Sequence of the second protein:
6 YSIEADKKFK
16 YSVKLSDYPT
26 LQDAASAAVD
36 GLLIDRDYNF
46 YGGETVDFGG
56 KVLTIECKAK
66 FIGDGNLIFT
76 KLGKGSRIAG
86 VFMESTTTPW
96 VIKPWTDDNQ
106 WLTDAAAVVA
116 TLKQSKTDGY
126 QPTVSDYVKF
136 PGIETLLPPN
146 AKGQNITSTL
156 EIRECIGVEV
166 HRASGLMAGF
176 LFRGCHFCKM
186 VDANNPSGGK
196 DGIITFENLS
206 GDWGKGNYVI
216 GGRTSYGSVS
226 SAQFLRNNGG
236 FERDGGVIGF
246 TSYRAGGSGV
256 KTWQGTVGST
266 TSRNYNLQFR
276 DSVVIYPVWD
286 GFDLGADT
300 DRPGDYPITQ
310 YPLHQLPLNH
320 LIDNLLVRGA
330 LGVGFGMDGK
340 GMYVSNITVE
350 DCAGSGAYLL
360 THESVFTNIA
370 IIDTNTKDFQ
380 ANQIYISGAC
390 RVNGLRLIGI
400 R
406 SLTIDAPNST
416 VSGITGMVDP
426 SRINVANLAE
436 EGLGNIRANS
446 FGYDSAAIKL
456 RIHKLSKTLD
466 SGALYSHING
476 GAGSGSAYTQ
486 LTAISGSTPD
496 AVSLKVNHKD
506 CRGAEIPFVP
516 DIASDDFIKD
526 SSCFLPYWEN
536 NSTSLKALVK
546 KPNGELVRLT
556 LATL

Sequence of the first protein:
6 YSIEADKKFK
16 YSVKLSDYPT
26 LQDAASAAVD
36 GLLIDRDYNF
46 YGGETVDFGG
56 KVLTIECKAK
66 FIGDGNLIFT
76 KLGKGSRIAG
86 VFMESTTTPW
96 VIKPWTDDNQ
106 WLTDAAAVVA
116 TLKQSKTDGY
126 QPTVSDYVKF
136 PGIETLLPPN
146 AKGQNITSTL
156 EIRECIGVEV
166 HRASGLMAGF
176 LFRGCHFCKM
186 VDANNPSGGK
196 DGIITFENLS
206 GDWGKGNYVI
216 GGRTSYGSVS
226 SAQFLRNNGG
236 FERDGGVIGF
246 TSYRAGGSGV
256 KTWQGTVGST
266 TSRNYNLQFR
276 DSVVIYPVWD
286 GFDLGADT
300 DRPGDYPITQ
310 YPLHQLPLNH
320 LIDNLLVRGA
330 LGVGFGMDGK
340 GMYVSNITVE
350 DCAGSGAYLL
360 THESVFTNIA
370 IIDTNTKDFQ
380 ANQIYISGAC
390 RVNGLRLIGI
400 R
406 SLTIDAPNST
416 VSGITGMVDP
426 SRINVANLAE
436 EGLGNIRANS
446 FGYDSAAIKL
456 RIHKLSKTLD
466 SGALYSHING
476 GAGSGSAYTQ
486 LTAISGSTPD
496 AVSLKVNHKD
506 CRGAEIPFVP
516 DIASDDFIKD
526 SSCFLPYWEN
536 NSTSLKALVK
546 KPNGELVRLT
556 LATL

The following describes two proteins that form a bound complex.

Interface contacts:
Residue S417 in the first protein interacts with residue G421 in the second protein (closest heavy-atom distance 2.8 Å).
Residue E237 in the first protein is in contact with residue R218 in the second protein (closest heavy-atom distance 3.0 Å).
Residue Y342 in the first protein interacts with residue D372 in the second protein (closest heavy-atom distance 2.6 Å).
Residue A452 in the first protein interacts with residue N440 in the second protein (closest heavy-atom distance 2.9 Å).
Residue R390 in the first protein contacts residue G398 in the second protein (closest heavy-atom distance 3.1 Å).
Residue Y6 in the first protein is in contact with residue D11 in the second protein (closest heavy-atom distance 2.9 Å).
Residue T487 in the first protein interacts with residue T484 in the second protein (closest heavy-atom distance 2.7 Å).
Residue D521 in the first protein is in contact with residue K504 in the second protein (closest heavy-atom distance 3.1 Å).
Residue D11 in the first protein is in contact with residue K19 in the second protein (closest heavy-atom distance 2.7 Å).
Residue S492 in the first protein interacts with residue G480 in the second protein (closest heavy-atom distance 2.9 Å).
Residue N345 in the first protein is in contact with residue T347 in the second protein (closest heavy-atom distance 3.2 Å).
Residue V416 in the first protein interacts with residue M422 in the second protein (closest heavy-atom distance 3.0 Å).
Residue K15 in the first protein interacts with residue K15 in the second protein (closest heavy-atom distance 2.9 Å).
Residue K454 in the first protein contacts residue A443 in the second protein (closest heavy-atom distance 2.8 Å).
Residue N440 in the first protein contacts residue E435 in the second protein (closest heavy-atom distance 2.8 Å).
Residue R456 in the first protein is in contact with residue S445 in the second protein (closest heavy-atom distance 2.9 Å).
Residue T555 in the first protein contacts residue A557 in the second protein (closest heavy-atom distance 3.1 Å).
Residue F529 in the first protein is in contact with residue I511 in the second protein (closest heavy-atom distance 2.9 Å).
Residue R456 in the first protein interacts with residue A443 in the second protein (closest heavy-atom distance 3.0 Å).
Residue K13 in the first protein contacts residue D11 in the second protein (closest heavy-atom distance 2.8 Å).
Residue D525 in the first protein interacts with residue K500 in the second protein (closest heavy-atom distance 2.7 Å).
Residue N444 in the first protein contacts residue G439 in the second protein (closest heavy-atom distance 3.2 Å).
Residue I489 in the first protein contacts residue N502 in the second protein (closest heavy-atom distance 3.2 Å).
Residue F522 in the first protein contacts residue H503 in the second protein (closest heavy-atom distance 2.7 Å).
Residue H458 in the first protein interacts with residue S445 in the second protein (closest heavy-atom distance 3.0 Å).
Residue N392 in the first protein is in contact with residue L396 in the second protein (closest heavy-atom distance 2.9 Å).
Residue G439 in the first protein contacts residue E435 in the second protein (closest heavy-atom distance 2.9 Å).
Residue P512 in the first protein interacts with residue A509 in the second protein (closest heavy-atom distance 2.9 Å).
Residue K15 in the first protein is in contact with residue E61 in the second protein (closest heavy-atom distance 3.1 Å).
Residue S466 in the first protein is in contact with residue S471 in the second protein (closest heavy-atom distance 2.7 Å).
Residue R442 in the first protein contacts residue E435 in the second protein (closest heavy-atom distance 3.1 Å).
Residue K454 in the first protein interacts with residue I441 in the second protein (closest heavy-atom distance 2.8 Å).
Residue H458 in the first protein interacts with residue N444 in the second protein (closest heavy-atom distance 2.9 Å).
Residue P531 in the first protein is in contact with residue A509 in the second protein (closest heavy-atom distance 3.2 Å).
Residue K13 in the first protein interacts with residue S17 in the second protein (closest heavy-atom distance 2.9 Å).
Residue N444 in the first protein is in contact with residue E436 in the second protein (closest heavy-atom distance 3.1 Å).
Residue K459 in the first protein is in contact with residue A477 in the second protein (closest heavy-atom distance 3.1 Å).
Residue N367 in the first protein is in contact with residue R395 in the second protein (closest heavy-atom distance 3.0 Å).
Residue Y6 in the first protein contacts residue A10 in the second protein (closest heavy-atom distance 3.1 Å).
Residue N444 in the first protein interacts with residue L438 in the second protein (closest heavy-atom distance 2.7 Å).
Residue T59 in the first protein contacts residue K63 in the second protein (closest heavy-atom distance 3.0 Å).
Residue F236 in the first protein is in contact with residue D102 in the second protein (closest heavy-atom distance 3.0 Å).
Residue K524 in the first protein interacts with residue Y483 in the second protein (closest heavy-atom distance 3.2 Å).
Residue L556 in the first protein interacts with residue L556 in the second protein (closest heavy-atom distance 3.2 Å).
Residue S527 in the first protein is in contact with residue F513 in the second protein (closest heavy-atom distance 2.9 Å).
Residue R442 in the first protein interacts with residue L438 in the second protein (closest heavy-atom distance 3.2 Å).
Residue G491 in the first protein is in contact with residue G480 in the second protein (closest heavy-atom distance 3.2 Å).
Residue D525 in the first protein is in contact with residue E510 in the second protein (closest heavy-atom distance 3.0 Å).
Residue C528 in the first protein is in contact with residue I511 in the second protein (closest heavy-atom distance 3.2 Å).
Residue K524 in the first protein is in contact with residue E510 in the second protein (closest heavy-atom distance 2.8 Å).
Residue N392 in the first protein interacts with residue T420 in the second protein (closest heavy-atom distance 2.7 Å).
Residue K184 in the first protein contacts residue N189 in the second protein (closest heavy-atom distance 2.8 Å).
Residue D465 in the first protein interacts with residue R442 in the second protein (closest heavy-atom distance 2.8 Å).
Residue L460 in the first protein contacts residue S479 in the second protein (closest heavy-atom distance 3.1 Å).
Residue N440 in the first protein interacts with residue L433 in the second protein (closest heavy-atom distance 3.2 Å).
Residue D35 in the first protein is in contact with residue K63 in the second protein (closest heavy-atom distance 2.7 Å).
Residue A452 in the first protein interacts with residue I441 in the second protein (closest heavy-atom distance 3.0 Å).
Residue S490 in the first protein interacts with residue D505 in the second protein (closest heavy-atom distance 2.7 Å).
Residue T555 in the first protein interacts with residue T558 in the second protein (closest heavy-atom distance 2.7 Å).
Residue V57 in the first protein is in contact with residue K63 in the second protein (closest heavy-atom distance 2.9 Å).